Sequence of protein 2:
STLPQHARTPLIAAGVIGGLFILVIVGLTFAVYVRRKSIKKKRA

Sequence of protein 1:
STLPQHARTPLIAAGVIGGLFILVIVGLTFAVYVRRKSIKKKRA

Contacts between the two chains:
Residue H6 in protein 2 contacts residue Q5 in protein 1 (closest heavy-atom distance 3.1 Å).
Residue A14 in protein 2 contacts residue A14 in protein 1 (closest heavy-atom distance 4.4 Å).
Residue G18 in protein 2 contacts residue G15 in protein 1 (closest heavy-atom distance 4.0 Å).
Residue P10 in protein 2 contacts residue L11 in protein 1 (closest heavy-atom distance 3.3 Å).
Residue S1 in protein 2 is in contact with residue T2 in protein 1 (closest heavy-atom distance 3.3 Å).
Residue G15 in protein 2 interacts with residue G15 in protein 1 (closest heavy-atom distance 4.4 Å).
Residue P4 in protein 2 contacts residue Q5 in protein 1 (closest heavy-atom distance 3.4 Å).
Residue G15 in protein 2 interacts with residue G18 in protein 1 (closest heavy-atom distance 4.0 Å).
Residue L11 in protein 2 contacts residue L11 in protein 1 (closest heavy-atom distance 4.2 Å).
Residue L11 in protein 2 interacts with residue L3 in protein 1 (closest heavy-atom distance 3.8 Å).
Residue A14 in protein 2 is in contact with residue L11 in protein 1 (closest heavy-atom distance 3.4 Å).
Residue L23 in protein 2 is in contact with residue V26 in protein 1 (closest heavy-atom distance 3.7 Å).
Residue P4 in protein 2 contacts residue L3 in protein 1 (closest heavy-atom distance 4.2 Å).
Residue F30 in protein 2 is in contact with residue F30 in protein 1 (closest heavy-atom distance 5.0 Å).
Residue G15 in protein 2 is in contact with residue A14 in protein 1 (closest heavy-atom distance 3.8 Å).
Residue A14 in protein 2 interacts with residue G15 in protein 1 (closest heavy-atom distance 3.7 Å).
Residue G19 in protein 2 interacts with residue G18 in protein 1 (closest heavy-atom distance 4.1 Å).
Residue L11 in protein 2 contacts residue A14 in protein 1 (closest heavy-atom distance 3.4 Å).
Residue P4 in protein 2 contacts residue P4 in protein 1 (closest heavy-atom distance 3.7 Å).
Residue G18 in protein 2 interacts with residue G18 in protein 1 (closest heavy-atom distance 4.8 Å).
Residue A7 in protein 2 contacts residue Q5 in protein 1 (closest heavy-atom distance 3.5 Å).
Residue Q5 in protein 2 interacts with residue P4 in protein 1 (closest heavy-atom distance 4.7 Å).
Residue I22 in protein 2 is in contact with residue G19 in protein 1 (closest heavy-atom distance 3.8 Å).
Residue L23 in protein 2 is in contact with residue I22 in protein 1 (closest heavy-atom distance 3.2 Å).
Residue T2 in protein 2 contacts residue T2 in protein 1 (closest heavy-atom distance 3.8 Å).
Residue G19 in protein 2 is in contact with residue G19 in protein 1 (closest heavy-atom distance 3.9 Å).
Residue L23 in protein 2 is in contact with residue L23 in protein 1 (closest heavy-atom distance 4.1 Å).
Residue G19 in protein 2 interacts with residue I22 in protein 1 (closest heavy-atom distance 3.8 Å).
Residue L11 in protein 2 interacts with residue P10 in protein 1 (closest heavy-atom distance 3.2 Å).
Residue I22 in protein 2 is in contact with residue L23 in protein 1 (closest heavy-atom distance 3.2 Å).
Residue V26 in protein 2 contacts residue L23 in protein 1 (closest heavy-atom distance 3.9 Å).
Residue H6 in protein 2 contacts residue H6 in protein 1 (closest heavy-atom distance 4.8 Å).
Residue Q5 in protein 2 interacts with residue Q5 in protein 1 (closest heavy-atom distance 3.7 Å).
Residue G15 in protein 2 is in contact with residue G19 in protein 1 (closest heavy-atom distance 5.0 Å).
Residue G18 in protein 2 is in contact with residue G19 in protein 1 (closest heavy-atom distance 4.2 Å).
Residue G19 in protein 2 is in contact with residue G15 in protein 1 (closest heavy-atom distance 4.9 Å).

The following describes two proteins that form a bound complex.